Sequence of protein 1:
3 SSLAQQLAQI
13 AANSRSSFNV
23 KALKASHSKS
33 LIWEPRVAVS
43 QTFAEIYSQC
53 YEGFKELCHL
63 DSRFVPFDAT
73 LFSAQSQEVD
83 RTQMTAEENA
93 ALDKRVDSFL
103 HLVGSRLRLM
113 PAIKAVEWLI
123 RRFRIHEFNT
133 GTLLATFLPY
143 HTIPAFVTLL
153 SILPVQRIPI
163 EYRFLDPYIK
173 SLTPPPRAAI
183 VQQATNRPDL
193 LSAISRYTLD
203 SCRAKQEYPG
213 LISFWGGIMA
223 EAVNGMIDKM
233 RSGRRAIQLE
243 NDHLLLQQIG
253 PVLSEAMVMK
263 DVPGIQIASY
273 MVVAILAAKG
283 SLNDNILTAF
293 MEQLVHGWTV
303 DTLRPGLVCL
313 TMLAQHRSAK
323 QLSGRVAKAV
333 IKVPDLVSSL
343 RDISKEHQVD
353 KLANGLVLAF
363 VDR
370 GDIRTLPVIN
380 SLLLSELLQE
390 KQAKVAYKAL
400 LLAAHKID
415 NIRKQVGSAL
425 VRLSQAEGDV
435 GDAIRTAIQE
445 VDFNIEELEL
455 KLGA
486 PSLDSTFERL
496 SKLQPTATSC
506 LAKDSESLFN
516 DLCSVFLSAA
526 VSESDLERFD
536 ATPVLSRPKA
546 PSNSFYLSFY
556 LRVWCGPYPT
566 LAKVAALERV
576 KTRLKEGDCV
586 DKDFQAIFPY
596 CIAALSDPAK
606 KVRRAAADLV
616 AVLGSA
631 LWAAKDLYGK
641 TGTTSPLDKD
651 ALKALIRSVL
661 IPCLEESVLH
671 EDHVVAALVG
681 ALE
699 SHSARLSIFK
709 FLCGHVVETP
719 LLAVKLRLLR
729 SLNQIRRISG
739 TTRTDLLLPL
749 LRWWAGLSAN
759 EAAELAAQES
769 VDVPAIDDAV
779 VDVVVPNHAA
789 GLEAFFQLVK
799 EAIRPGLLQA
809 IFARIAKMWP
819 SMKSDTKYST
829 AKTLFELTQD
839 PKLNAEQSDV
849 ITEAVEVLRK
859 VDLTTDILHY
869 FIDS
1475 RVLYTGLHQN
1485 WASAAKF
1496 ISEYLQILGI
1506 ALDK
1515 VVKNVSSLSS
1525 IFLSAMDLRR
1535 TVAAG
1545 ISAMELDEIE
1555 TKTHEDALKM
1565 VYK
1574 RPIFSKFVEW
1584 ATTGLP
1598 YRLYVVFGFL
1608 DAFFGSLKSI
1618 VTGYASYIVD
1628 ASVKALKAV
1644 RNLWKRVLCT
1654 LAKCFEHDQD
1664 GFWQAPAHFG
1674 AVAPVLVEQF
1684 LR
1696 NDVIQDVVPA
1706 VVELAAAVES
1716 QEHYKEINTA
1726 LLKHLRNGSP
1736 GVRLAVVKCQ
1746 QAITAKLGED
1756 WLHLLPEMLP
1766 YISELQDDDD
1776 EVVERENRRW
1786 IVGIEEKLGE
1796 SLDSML

Interface contacts:
Residue S215 in protein 1 contacts residue M938 in protein 2 (closest heavy-atom distance 2.9 Å).
Residue I269 in protein 1 is in contact with residue F945 in protein 2 (closest heavy-atom distance 3.9 Å).
Residue M314 in protein 1 is in contact with residue F952 in protein 2 (closest heavy-atom distance 3.4 Å).
Residue M314 in protein 1 contacts residue A949 in protein 2 (closest heavy-atom distance 4.2 Å).
Residue G212 in protein 1 contacts residue F936 in protein 2 (closest heavy-atom distance 4.2 Å).
Residue Q350 in protein 1 interacts with residue T954 in protein 2 (closest heavy-atom distance 2.9 Å).
Residue G219 in protein 1 interacts with residue F930 in protein 2 (closest heavy-atom distance 3.6 Å).
Residue Q317 in protein 1 is in contact with residue T916 in protein 2 (closest heavy-atom distance 3.3 Å).
Residue G266 in protein 1 contacts residue I941 in protein 2 (closest heavy-atom distance 3.8 Å).
Residue H318 in protein 1 contacts residue T916 in protein 2 (closest heavy-atom distance 4.3 Å).
Residue K281 in protein 1 is in contact with residue V920 in protein 2 (closest heavy-atom distance 4.2 Å).
Residue R110 in protein 1 contacts residue F936 in protein 2 (closest heavy-atom distance 3.3 Å).
Residue H349 in protein 1 interacts with residue S950 in protein 2 (closest heavy-atom distance 3.9 Å).
Residue N226 in protein 1 is in contact with residue L926 in protein 2 (closest heavy-atom distance 3.5 Å).
Residue I269 in protein 1 interacts with residue E942 in protein 2 (closest heavy-atom distance 4.2 Å).
Residue S215 in protein 1 interacts with residue A935 in protein 2 (closest heavy-atom distance 3.8 Å).
Residue E223 in protein 1 is in contact with residue L926 in protein 2 (closest heavy-atom distance 3.8 Å).
Residue G212 in protein 1 contacts residue A935 in protein 2 (closest heavy-atom distance 3.7 Å).
Residue A270 in protein 1 is in contact with residue I941 in protein 2 (closest heavy-atom distance 4.1 Å).
Residue E348 in protein 1 interacts with residue S953 in protein 2 (closest heavy-atom distance 3.8 Å).
Residue E348 in protein 1 contacts residue K955 in protein 2 (closest heavy-atom distance 3.6 Å).
Residue K281 in protein 1 interacts with residue F952 in protein 2 (closest heavy-atom distance 4.1 Å).
Residue T144 in protein 1 contacts residue F936 in protein 2 (closest heavy-atom distance 3.9 Å).
Residue P141 in protein 1 contacts residue A935 in protein 2 (closest heavy-atom distance 3.5 Å).
Residue H318 in protein 1 contacts residue V919 in protein 2 (closest heavy-atom distance 3.7 Å).
Residue I277 in protein 1 interacts with residue L926 in protein 2 (closest heavy-atom distance 3.8 Å).
Residue S346 in protein 1 contacts residue K955 in protein 2 (closest heavy-atom distance 3.7 Å).
Residue M273 in protein 1 is in contact with residue F930 in protein 2 (closest heavy-atom distance 3.7 Å).
Residue H349 in protein 1 contacts residue S953 in protein 2 (closest heavy-atom distance 3.5 Å).
Residue A280 in protein 1 interacts with residue A918 in protein 2 (closest heavy-atom distance 3.6 Å).
Residue K281 in protein 1 interacts with residue V919 in protein 2 (closest heavy-atom distance 3.7 Å).
Residue I277 in protein 1 contacts residue F952 in protein 2 (closest heavy-atom distance 3.7 Å).
Residue H318 in protein 1 is in contact with residue T954 in protein 2 (closest heavy-atom distance 4.2 Å).
Residue I269 in protein 1 contacts residue I941 in protein 2 (closest heavy-atom distance 3.5 Å).
Residue V310 in protein 1 is in contact with residue A949 in protein 2 (closest heavy-atom distance 3.7 Å).
Residue I277 in protein 1 interacts with residue V948 in protein 2 (closest heavy-atom distance 3.8 Å).
Residue M273 in protein 1 is in contact with residue F945 in protein 2 (closest heavy-atom distance 3.6 Å).
Residue C311 in protein 1 is in contact with residue F945 in protein 2 (closest heavy-atom distance 4.0 Å).
Residue Y272 in protein 1 interacts with residue F945 in protein 2 (closest heavy-atom distance 3.9 Å).
Residue P307 in protein 1 contacts residue Y946 in protein 2 (closest heavy-atom distance 3.6 Å).
Residue A280 in protein 1 is in contact with residue F952 in protein 2 (closest heavy-atom distance 3.9 Å).
Residue H349 in protein 1 contacts residue K955 in protein 2 (closest heavy-atom distance 3.9 Å).
Residue H349 in protein 1 contacts residue A949 in protein 2 (closest heavy-atom distance 3.2 Å).
Residue P307 in protein 1 is in contact with residue F945 in protein 2 (closest heavy-atom distance 3.3 Å).
Residue R306 in protein 1 is in contact with residue Y946 in protein 2 (closest heavy-atom distance 3.2 Å).
Residue K281 in protein 1 interacts with residue A918 in protein 2 (closest heavy-atom distance 3.7 Å).
Residue N226 in protein 1 interacts with residue P923 in protein 2 (closest heavy-atom distance 4.0 Å).
Residue H318 in protein 1 contacts residue H917 in protein 2 (closest heavy-atom distance 3.1 Å).
Residue V310 in protein 1 contacts residue F945 in protein 2 (closest heavy-atom distance 3.8 Å).
Residue I145 in protein 1 is in contact with residue F936 in protein 2 (closest heavy-atom distance 4.0 Å).
Residue K281 in protein 1 contacts residue V921 in protein 2 (closest heavy-atom distance 2.6 Å).
Residue A280 in protein 1 interacts with residue V919 in protein 2 (closest heavy-atom distance 3.5 Å).
Residue M273 in protein 1 interacts with residue V948 in protein 2 (closest heavy-atom distance 3.7 Å).
Residue F216 in protein 1 contacts residue A935 in protein 2 (closest heavy-atom distance 3.8 Å).
Residue M273 in protein 1 contacts residue I941 in protein 2 (closest heavy-atom distance 3.9 Å).
Residue A222 in protein 1 contacts residue F930 in protein 2 (closest heavy-atom distance 3.7 Å).
Residue K347 in protein 1 is in contact with residue K955 in protein 2 (closest heavy-atom distance 3.9 Å).
Residue R179 in protein 1 interacts with residue F930 in protein 2 (closest heavy-atom distance 3.9 Å).
Residue R179 in protein 1 contacts residue N931 in protein 2 (closest heavy-atom distance 3.3 Å).
Residue Y142 in protein 1 is in contact with residue F936 in protein 2 (closest heavy-atom distance 3.6 Å).

Sequence of protein 2:
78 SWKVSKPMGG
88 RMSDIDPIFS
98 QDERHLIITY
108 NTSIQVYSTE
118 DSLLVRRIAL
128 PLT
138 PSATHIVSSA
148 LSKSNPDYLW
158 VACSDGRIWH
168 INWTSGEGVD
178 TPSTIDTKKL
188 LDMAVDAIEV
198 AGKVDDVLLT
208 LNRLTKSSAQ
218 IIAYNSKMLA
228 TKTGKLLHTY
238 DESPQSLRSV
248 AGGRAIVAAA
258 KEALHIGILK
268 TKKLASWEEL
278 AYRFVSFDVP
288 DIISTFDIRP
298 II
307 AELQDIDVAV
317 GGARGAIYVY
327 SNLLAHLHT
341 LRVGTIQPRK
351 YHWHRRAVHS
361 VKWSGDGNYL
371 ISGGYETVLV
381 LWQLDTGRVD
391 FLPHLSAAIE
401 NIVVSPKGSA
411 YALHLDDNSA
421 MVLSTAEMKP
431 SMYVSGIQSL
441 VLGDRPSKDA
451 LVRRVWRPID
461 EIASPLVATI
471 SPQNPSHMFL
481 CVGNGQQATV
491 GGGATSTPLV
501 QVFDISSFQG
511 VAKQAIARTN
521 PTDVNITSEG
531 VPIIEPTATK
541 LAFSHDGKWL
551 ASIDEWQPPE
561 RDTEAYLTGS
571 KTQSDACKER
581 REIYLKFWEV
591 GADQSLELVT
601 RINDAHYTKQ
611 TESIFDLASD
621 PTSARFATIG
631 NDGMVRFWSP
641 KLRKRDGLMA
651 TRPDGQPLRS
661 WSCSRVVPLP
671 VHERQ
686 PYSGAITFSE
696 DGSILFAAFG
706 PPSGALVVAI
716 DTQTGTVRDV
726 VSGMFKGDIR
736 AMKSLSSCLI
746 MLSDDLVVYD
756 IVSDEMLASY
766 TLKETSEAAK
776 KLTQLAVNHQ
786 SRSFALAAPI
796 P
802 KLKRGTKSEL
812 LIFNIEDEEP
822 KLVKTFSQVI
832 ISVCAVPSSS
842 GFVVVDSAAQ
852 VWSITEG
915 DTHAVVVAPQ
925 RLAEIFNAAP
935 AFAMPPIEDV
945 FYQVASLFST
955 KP

This data describes a binding interaction between two proteins.